Sequence of protein 1:
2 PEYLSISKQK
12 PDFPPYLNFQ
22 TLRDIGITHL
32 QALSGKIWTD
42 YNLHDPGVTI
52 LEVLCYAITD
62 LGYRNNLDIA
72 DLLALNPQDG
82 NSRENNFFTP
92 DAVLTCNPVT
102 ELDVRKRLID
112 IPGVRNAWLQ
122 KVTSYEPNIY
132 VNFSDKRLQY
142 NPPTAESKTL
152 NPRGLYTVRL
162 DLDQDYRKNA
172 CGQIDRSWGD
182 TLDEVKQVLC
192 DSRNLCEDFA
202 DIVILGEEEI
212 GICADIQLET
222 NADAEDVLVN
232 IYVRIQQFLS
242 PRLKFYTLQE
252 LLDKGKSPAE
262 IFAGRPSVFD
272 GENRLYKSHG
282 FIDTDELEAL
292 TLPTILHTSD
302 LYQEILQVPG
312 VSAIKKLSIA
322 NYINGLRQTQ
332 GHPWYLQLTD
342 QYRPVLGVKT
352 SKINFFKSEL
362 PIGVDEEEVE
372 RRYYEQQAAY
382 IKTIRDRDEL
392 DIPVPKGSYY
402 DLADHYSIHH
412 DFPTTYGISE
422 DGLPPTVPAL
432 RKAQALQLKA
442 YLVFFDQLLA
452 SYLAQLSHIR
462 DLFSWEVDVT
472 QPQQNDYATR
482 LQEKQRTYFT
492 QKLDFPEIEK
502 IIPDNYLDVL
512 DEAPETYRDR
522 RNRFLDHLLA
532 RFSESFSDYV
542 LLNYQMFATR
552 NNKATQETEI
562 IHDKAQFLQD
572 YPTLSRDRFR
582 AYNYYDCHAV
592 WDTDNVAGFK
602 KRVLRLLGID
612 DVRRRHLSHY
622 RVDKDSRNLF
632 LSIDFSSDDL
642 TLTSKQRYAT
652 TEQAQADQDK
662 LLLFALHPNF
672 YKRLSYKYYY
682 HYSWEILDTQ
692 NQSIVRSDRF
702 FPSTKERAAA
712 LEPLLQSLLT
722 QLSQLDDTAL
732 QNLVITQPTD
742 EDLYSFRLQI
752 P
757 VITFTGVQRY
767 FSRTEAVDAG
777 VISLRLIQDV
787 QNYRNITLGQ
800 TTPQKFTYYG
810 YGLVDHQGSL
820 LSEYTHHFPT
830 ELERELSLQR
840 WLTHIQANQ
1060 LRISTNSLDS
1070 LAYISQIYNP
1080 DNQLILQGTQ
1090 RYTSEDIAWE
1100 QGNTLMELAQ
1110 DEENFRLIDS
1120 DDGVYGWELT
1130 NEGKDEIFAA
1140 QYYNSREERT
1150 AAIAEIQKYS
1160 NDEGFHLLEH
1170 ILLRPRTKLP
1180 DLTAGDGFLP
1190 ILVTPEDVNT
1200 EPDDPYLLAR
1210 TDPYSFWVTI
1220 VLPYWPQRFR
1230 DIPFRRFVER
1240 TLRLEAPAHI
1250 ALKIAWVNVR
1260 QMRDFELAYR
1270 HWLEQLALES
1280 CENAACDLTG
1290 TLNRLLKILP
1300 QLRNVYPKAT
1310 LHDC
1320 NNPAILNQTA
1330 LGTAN

Contacts between the two chains:
Residue D1003 in protein 2 is in contact with residue R579 in protein 1 (closest heavy-atom distance 3.0 Å).
Residue F252 in protein 2 interacts with residue F446 in protein 1 (closest heavy-atom distance 3.4 Å).
Residue M54 in protein 2 interacts with residue I502 in protein 1 (closest heavy-atom distance 3.5 Å).
Residue L280 in protein 2 interacts with residue P259 in protein 1 (closest heavy-atom distance 3.4 Å).
Residue V34 in protein 2 is in contact with residue Q456 in protein 1 (closest heavy-atom distance 3.4 Å).
Residue V999 in protein 2 is in contact with residue P1246 in protein 1 (closest heavy-atom distance 3.2 Å).
Residue W1081 in protein 2 is in contact with residue K122 in protein 1 (closest heavy-atom distance 3.5 Å).
Residue Q240 in protein 2 is in contact with residue L34 in protein 1 (closest heavy-atom distance 3.3 Å).
Residue P1080 in protein 2 interacts with residue Y157 in protein 1 (closest heavy-atom distance 3.2 Å).
Residue S1079 in protein 2 is in contact with residue E198 in protein 1 (closest heavy-atom distance 3.3 Å).
Residue Y56 in protein 2 interacts with residue Q438 in protein 1 (closest heavy-atom distance 2.8 Å).
Residue W1081 in protein 2 interacts with residue L156 in protein 1 (closest heavy-atom distance 3.1 Å).
Residue L1036 in protein 2 is in contact with residue P1204 in protein 1 (closest heavy-atom distance 3.5 Å).
Residue I32 in protein 2 is in contact with residue F525 in protein 1 (closest heavy-atom distance 3.3 Å).
Residue G1039 in protein 2 contacts residue H1248 in protein 1 (closest heavy-atom distance 3.1 Å).
Residue Q1025 in protein 2 is in contact with residue P1204 in protein 1 (closest heavy-atom distance 3.4 Å).
Residue R993 in protein 2 is in contact with residue F533 in protein 1 (closest heavy-atom distance 3.6 Å).
Residue W63 in protein 2 interacts with residue K433 in protein 1 (closest heavy-atom distance 3.4 Å).
Residue F245 in protein 2 contacts residue Y442 in protein 1 (closest heavy-atom distance 3.0 Å).
Residue R993 in protein 2 interacts with residue S534 in protein 1 (closest heavy-atom distance 2.9 Å).
Residue R993 in protein 2 interacts with residue Y572 in protein 1 (closest heavy-atom distance 3.2 Å).
Residue V999 in protein 2 is in contact with residue R579 in protein 1 (closest heavy-atom distance 3.5 Å).
Residue L263 in protein 2 contacts residue N66 in protein 1 (closest heavy-atom distance 3.4 Å).
Residue V278 in protein 2 interacts with residue P91 in protein 1 (closest heavy-atom distance 3.4 Å).
Residue R997 in protein 2 interacts with residue D104 in protein 1 (closest heavy-atom distance 2.9 Å).
Residue H1023 in protein 2 interacts with residue A1247 in protein 1 (closest heavy-atom distance 3.0 Å).
Residue G33 in protein 2 contacts residue R521 in protein 1 (closest heavy-atom distance 3.3 Å).
Residue A26 in protein 2 is in contact with residue H528 in protein 1 (closest heavy-atom distance 2.7 Å).
Residue D262 in protein 2 contacts residue Y17 in protein 1 (closest heavy-atom distance 3.1 Å).
Residue V34 in protein 2 is in contact with residue R521 in protein 1 (closest heavy-atom distance 3.1 Å).
Residue R269 in protein 2 interacts with residue N66 in protein 1 (closest heavy-atom distance 3.4 Å).
Residue Y56 in protein 2 is in contact with residue K501 in protein 1 (closest heavy-atom distance 2.8 Å).
Residue L279 in protein 2 is in contact with residue P259 in protein 1 (closest heavy-atom distance 3.6 Å).
Residue S989 in protein 2 contacts residue R532 in protein 1 (closest heavy-atom distance 3.5 Å).
Residue Y275 in protein 2 interacts with residue R532 in protein 1 (closest heavy-atom distance 3.3 Å).
Residue W1081 in protein 2 contacts residue E198 in protein 1 (closest heavy-atom distance 3.1 Å).
Residue R5 in protein 2 interacts with residue D1203 in protein 1 (closest heavy-atom distance 3.4 Å).
Residue H242 in protein 2 is in contact with residue L34 in protein 1 (closest heavy-atom distance 3.5 Å).
Residue R269 in protein 2 contacts residue L68 in protein 1 (closest heavy-atom distance 3.3 Å).
Residue Q240 in protein 2 interacts with residue K37 in protein 1 (closest heavy-atom distance 2.9 Å).
Residue E254 in protein 2 is in contact with residue H30 in protein 1 (closest heavy-atom distance 3.2 Å).
Residue S1078 in protein 2 contacts residue T101 in protein 1 (closest heavy-atom distance 3.5 Å).
Residue P8 in protein 2 interacts with residue Y1205 in protein 1 (closest heavy-atom distance 3.3 Å).
Residue R997 in protein 2 interacts with residue R579 in protein 1 (closest heavy-atom distance 3.5 Å).
Residue S989 in protein 2 is in contact with residue S534 in protein 1 (closest heavy-atom distance 3.5 Å).
Residue R991 in protein 2 contacts residue A260 in protein 1 (closest heavy-atom distance 2.9 Å).
Residue W63 in protein 2 contacts residue A430 in protein 1 (closest heavy-atom distance 3.4 Å).
Residue E36 in protein 2 is in contact with residue R524 in protein 1 (closest heavy-atom distance 2.8 Å).
Residue H994 in protein 2 interacts with residue R579 in protein 1 (closest heavy-atom distance 3.3 Å).
Residue R37 in protein 2 interacts with residue Y489 in protein 1 (closest heavy-atom distance 3.4 Å).
Residue N1022 in protein 2 interacts with residue A1247 in protein 1 (closest heavy-atom distance 3.0 Å).
Residue A259 in protein 2 interacts with residue Y453 in protein 1 (closest heavy-atom distance 3.0 Å).
Residue K995 in protein 2 contacts residue S576 in protein 1 (closest heavy-atom distance 3.5 Å).
Residue L263 in protein 2 contacts residue L457 in protein 1 (closest heavy-atom distance 3.4 Å).
Residue K995 in protein 2 is in contact with residue V94 in protein 1 (closest heavy-atom distance 2.9 Å).
Residue W1081 in protein 2 interacts with residue Y157 in protein 1 (closest heavy-atom distance 2.9 Å).
Residue P1080 in protein 2 is in contact with residue K122 in protein 1 (closest heavy-atom distance 2.8 Å).
Residue S247 in protein 2 contacts residue S35 in protein 1 (closest heavy-atom distance 3.0 Å).
Residue E36 in protein 2 contacts residue R521 in protein 1 (closest heavy-atom distance 3.1 Å).
Residue Q240 in protein 2 interacts with residue A33 in protein 1 (closest heavy-atom distance 3.4 Å).

These two protein chains interact to form a complex.

Sequence of protein 2:
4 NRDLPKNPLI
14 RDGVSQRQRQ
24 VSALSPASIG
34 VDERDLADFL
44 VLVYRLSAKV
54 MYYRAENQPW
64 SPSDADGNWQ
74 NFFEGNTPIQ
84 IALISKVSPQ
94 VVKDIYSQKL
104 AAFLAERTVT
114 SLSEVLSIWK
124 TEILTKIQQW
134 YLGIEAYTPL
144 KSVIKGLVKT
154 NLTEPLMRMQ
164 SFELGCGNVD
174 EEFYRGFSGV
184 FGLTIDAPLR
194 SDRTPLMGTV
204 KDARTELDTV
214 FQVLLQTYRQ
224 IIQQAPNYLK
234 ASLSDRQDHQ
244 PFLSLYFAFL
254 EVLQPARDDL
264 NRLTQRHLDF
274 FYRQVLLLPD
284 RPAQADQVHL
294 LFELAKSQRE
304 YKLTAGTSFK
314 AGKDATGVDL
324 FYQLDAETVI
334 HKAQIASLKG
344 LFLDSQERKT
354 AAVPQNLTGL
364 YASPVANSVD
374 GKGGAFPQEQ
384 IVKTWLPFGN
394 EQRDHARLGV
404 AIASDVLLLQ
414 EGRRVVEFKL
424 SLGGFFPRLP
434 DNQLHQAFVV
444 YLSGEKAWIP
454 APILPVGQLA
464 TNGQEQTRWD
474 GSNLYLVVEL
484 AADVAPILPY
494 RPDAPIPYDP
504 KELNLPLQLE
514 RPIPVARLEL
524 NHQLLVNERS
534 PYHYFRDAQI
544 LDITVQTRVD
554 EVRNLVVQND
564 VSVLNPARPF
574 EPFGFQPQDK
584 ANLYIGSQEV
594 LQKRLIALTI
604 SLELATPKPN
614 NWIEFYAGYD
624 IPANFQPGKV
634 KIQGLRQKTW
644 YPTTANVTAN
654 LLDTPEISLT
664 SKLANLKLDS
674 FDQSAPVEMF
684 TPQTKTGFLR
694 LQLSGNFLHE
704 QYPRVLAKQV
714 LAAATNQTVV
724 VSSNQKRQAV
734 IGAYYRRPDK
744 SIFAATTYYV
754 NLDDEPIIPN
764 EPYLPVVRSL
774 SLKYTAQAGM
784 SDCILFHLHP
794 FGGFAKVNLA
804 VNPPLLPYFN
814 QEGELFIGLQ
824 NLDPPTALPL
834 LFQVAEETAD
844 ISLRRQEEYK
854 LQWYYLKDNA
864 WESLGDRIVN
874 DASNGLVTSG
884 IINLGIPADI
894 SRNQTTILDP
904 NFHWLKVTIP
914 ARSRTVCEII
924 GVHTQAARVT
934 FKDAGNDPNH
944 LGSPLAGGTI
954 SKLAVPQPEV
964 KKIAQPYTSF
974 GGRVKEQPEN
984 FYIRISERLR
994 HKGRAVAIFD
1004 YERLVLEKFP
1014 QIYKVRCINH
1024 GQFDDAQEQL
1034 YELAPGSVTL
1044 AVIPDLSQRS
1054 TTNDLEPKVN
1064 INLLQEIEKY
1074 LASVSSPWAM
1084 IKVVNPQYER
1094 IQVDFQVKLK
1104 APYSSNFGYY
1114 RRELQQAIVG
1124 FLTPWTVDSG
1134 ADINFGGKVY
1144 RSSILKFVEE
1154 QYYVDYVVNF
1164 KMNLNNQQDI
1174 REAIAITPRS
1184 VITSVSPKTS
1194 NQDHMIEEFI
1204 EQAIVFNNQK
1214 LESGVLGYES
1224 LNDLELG